Sequence of protein 2:
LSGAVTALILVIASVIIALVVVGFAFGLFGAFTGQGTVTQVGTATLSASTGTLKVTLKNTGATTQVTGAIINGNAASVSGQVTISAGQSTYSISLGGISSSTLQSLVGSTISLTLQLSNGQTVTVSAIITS

Sequence of protein 1:
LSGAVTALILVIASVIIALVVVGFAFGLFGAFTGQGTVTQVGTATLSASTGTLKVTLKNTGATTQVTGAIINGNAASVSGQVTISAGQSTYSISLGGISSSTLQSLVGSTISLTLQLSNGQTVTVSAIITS

This data describes a binding interaction between two proteins.

Interface contacts:
Residue L1 in protein 2 is in contact with residue S2 in protein 1 (closest heavy-atom distance 2.8 Å).
Residue L1 in protein 2 contacts residue T6 in protein 1 (closest heavy-atom distance 4.9 Å).
Residue G3 in protein 2 contacts residue T6 in protein 1 (closest heavy-atom distance 3.5 Å).
Residue A4 in protein 2 contacts residue T6 in protein 1 (closest heavy-atom distance 3.4 Å).
Residue A7 in protein 2 is in contact with residue L10 in protein 1 (closest heavy-atom distance 3.8 Å).
Residue G3 in protein 2 interacts with residue L10 in protein 1 (closest heavy-atom distance 3.3 Å).
Residue S2 in protein 2 interacts with residue S2 in protein 1 (closest heavy-atom distance 4.8 Å).